Interface contacts:
Residue G45 in chain A contacts residue E159 in chain B (closest heavy-atom distance 3.9 Å).
Residue I51 in chain A interacts with residue L163 in chain B (closest heavy-atom distance 3.9 Å).
Residue S42 in chain A is in contact with residue N156 in chain B (closest heavy-atom distance 3.8 Å).
Residue S55 in chain A interacts with residue Y168 in chain B (closest heavy-atom distance 3.6 Å).
Residue E44 in chain A is in contact with residue K132 in chain B (closest heavy-atom distance 3.0 Å).
Residue K58 in chain A is in contact with residue R169 in chain B (closest heavy-atom distance 4.0 Å).
Residue I160 in chain A is in contact with residue P172 in chain B (closest heavy-atom distance 3.6 Å).
Residue N127 in chain A contacts residue Y214 in chain B (closest heavy-atom distance 2.6 Å).
Residue R132 in chain A interacts with residue D136 in chain B (closest heavy-atom distance 2.5 Å).
Residue T46 in chain A is in contact with residue E159 in chain B (closest heavy-atom distance 3.1 Å).
Residue V162 in chain A interacts with residue E91 in chain B (closest heavy-atom distance 3.3 Å).
Residue E59 in chain A is in contact with residue R169 in chain B (closest heavy-atom distance 3.4 Å).
Residue H73 in chain A contacts residue N160 in chain B (closest heavy-atom distance 3.6 Å).
Residue R52 in chain A interacts with residue L134 in chain B (closest heavy-atom distance 3.2 Å).
Residue N163 in chain A interacts with residue D136 in chain B (closest heavy-atom distance 3.7 Å).
Residue F165 in chain A contacts residue D136 in chain B (closest heavy-atom distance 3.3 Å).
Residue E43 in chain A contacts residue A142 in chain B (closest heavy-atom distance 3.0 Å).
Residue G159 in chain A contacts residue Y214 in chain B (closest heavy-atom distance 3.4 Å).
Residue T164 in chain A is in contact with residue D136 in chain B (closest heavy-atom distance 3.3 Å).
Residue I51 in chain A is in contact with residue E159 in chain B (closest heavy-atom distance 3.7 Å).
Residue E44 in chain A interacts with residue N141 in chain B (closest heavy-atom distance 3.0 Å).
Residue K58 in chain A is in contact with residue N167 in chain B (closest heavy-atom distance 3.1 Å).
Residue K58 in chain A contacts residue E183 in chain B (closest heavy-atom distance 2.7 Å).
Residue V162 in chain A interacts with residue L134 in chain B (closest heavy-atom distance 3.6 Å).
Residue S48 in chain A is in contact with residue K132 in chain B (closest heavy-atom distance 3.1 Å).
Residue R52 in chain A contacts residue K132 in chain B (closest heavy-atom distance 3.9 Å).
Residue I51 in chain A contacts residue I170 in chain B (closest heavy-atom distance 3.4 Å).
Residue K128 in chain A is in contact with residue Y214 in chain B (closest heavy-atom distance 4.0 Å).
Residue L56 in chain A interacts with residue I171 in chain B (closest heavy-atom distance 3.8 Å).
Residue G45 in chain A is in contact with residue N141 in chain B (closest heavy-atom distance 3.4 Å).
Residue L78 in chain A is in contact with residue Y168 in chain B (closest heavy-atom distance 3.5 Å).
Residue F165 in chain A contacts residue S137 in chain B (closest heavy-atom distance 3.6 Å).
Residue I51 in chain A interacts with residue G133 in chain B (closest heavy-atom distance 3.9 Å).
Residue I54 in chain A is in contact with residue Y168 in chain B (closest heavy-atom distance 3.6 Å).
Residue R52 in chain A interacts with residue G133 in chain B (closest heavy-atom distance 3.1 Å).
Residue V162 in chain A interacts with residue C93 in chain B (closest heavy-atom distance 3.8 Å).
Residue P161 in chain A contacts residue N28 in chain B (closest heavy-atom distance 3.5 Å).
Residue E126 in chain A contacts residue S212 in chain B (closest heavy-atom distance 3.0 Å).
Residue H73 in chain A contacts residue Y168 in chain B (closest heavy-atom distance 2.6 Å).
Residue G45 in chain A is in contact with residue N156 in chain B (closest heavy-atom distance 3.2 Å).
Residue N127 in chain A is in contact with residue R173 in chain B (closest heavy-atom distance 2.6 Å).
Residue S55 in chain A interacts with residue I170 in chain B (closest heavy-atom distance 3.2 Å).
Residue E59 in chain A is in contact with residue Y206 in chain B (closest heavy-atom distance 4.1 Å).
Residue E59 in chain A contacts residue R173 in chain B (closest heavy-atom distance 3.1 Å).
Residue R156 in chain A is in contact with residue L134 in chain B (closest heavy-atom distance 3.6 Å).
Residue H73 in chain A interacts with residue K164 in chain B (closest heavy-atom distance 3.3 Å).
Residue R156 in chain A is in contact with residue D136 in chain B (closest heavy-atom distance 2.5 Å).
Residue P161 in chain A is in contact with residue C93 in chain B (closest heavy-atom distance 3.2 Å).
Residue I51 in chain A interacts with residue K132 in chain B (closest heavy-atom distance 3.9 Å).
Residue E43 in chain A interacts with residue T140 in chain B (closest heavy-atom distance 3.6 Å).
Residue V162 in chain A is in contact with residue C135 in chain B (closest heavy-atom distance 3.7 Å).
Residue T46 in chain A contacts residue K132 in chain B (closest heavy-atom distance 2.8 Å).
Residue N163 in chain A contacts residue E91 in chain B (closest heavy-atom distance 2.6 Å).
Residue S48 in chain A contacts residue F138 in chain B (closest heavy-atom distance 3.4 Å).
Residue I160 in chain A contacts residue Y214 in chain B (closest heavy-atom distance 3.7 Å).
Residue R52 in chain A is in contact with residue C135 in chain B (closest heavy-atom distance 2.7 Å).
Residue N127 in chain A is in contact with residue S212 in chain B (closest heavy-atom distance 3.7 Å).
Residue S55 in chain A interacts with residue I171 in chain B (closest heavy-atom distance 3.2 Å).
Residue E43 in chain A interacts with residue N141 in chain B (closest heavy-atom distance 3.4 Å).
Residue K128 in chain A is in contact with residue S212 in chain B (closest heavy-atom distance 4.0 Å).

These two protein chains interact to form a complex.

Sequence of chain A:
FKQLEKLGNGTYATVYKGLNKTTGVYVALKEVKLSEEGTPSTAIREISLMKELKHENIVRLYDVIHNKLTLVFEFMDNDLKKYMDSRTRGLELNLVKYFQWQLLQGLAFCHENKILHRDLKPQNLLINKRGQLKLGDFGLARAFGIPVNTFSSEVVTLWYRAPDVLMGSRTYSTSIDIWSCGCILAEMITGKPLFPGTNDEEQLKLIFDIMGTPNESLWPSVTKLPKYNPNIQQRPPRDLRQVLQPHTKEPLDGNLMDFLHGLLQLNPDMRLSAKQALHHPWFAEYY

Sequence of chain B:
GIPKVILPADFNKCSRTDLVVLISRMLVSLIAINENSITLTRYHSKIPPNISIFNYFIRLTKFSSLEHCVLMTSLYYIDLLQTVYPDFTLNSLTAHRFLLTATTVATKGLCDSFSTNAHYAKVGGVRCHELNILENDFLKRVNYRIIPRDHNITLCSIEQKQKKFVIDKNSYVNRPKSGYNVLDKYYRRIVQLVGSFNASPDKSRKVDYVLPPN